Sequence of chain A:
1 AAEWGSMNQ

This data describes a binding interaction between two proteins.

Sequence of chain B:
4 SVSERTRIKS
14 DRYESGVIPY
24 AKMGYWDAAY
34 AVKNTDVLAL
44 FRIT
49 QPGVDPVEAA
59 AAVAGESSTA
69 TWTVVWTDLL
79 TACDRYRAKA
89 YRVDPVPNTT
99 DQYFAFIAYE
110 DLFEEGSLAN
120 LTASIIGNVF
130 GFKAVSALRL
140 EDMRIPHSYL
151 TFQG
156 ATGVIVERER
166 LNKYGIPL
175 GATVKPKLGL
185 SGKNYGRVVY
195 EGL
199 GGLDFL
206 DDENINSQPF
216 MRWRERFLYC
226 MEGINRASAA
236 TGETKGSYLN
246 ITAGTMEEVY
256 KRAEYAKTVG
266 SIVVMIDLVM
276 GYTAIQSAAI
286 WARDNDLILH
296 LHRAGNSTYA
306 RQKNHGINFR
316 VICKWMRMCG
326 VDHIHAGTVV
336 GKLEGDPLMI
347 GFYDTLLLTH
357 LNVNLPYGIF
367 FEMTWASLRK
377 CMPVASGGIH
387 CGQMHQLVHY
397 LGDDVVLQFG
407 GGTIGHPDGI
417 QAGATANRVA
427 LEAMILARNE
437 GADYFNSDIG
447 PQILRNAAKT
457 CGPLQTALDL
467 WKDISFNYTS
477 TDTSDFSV

Interface contacts:
Residue R90 in chain B contacts residue W4 in chain A (closest heavy-atom distance 3.6 Å).
Residue F104 in chain B is in contact with residue W4 in chain A (closest heavy-atom distance 3.8 Å).
Residue D92 in chain B is in contact with residue M7 in chain A (closest heavy-atom distance 5.0 Å).
Residue L361 in chain B interacts with residue A1 in chain A (closest heavy-atom distance 5.0 Å).
Residue F104 in chain B interacts with residue M7 in chain A (closest heavy-atom distance 3.6 Å).
Residue Y89 in chain B is in contact with residue N8 in chain A (closest heavy-atom distance 2.9 Å).
Residue V35 in chain B is in contact with residue M7 in chain A (closest heavy-atom distance 3.8 Å).
Residue V35 in chain B contacts residue N8 in chain A (closest heavy-atom distance 3.5 Å).
Residue L41 in chain B contacts residue N8 in chain A (closest heavy-atom distance 4.7 Å).
Residue R90 in chain B contacts residue M7 in chain A (closest heavy-atom distance 3.4 Å).
Residue R90 in chain B interacts with residue E3 in chain A (closest heavy-atom distance 4.1 Å).
Residue L361 in chain B is in contact with residue W4 in chain A (closest heavy-atom distance 4.1 Å).
Residue F102 in chain B interacts with residue W4 in chain A (closest heavy-atom distance 4.2 Å).
Residue F367 in chain B contacts residue N8 in chain A (closest heavy-atom distance 4.6 Å).
Residue Y89 in chain B interacts with residue M7 in chain A (closest heavy-atom distance 3.9 Å).
Residue D92 in chain B contacts residue W4 in chain A (closest heavy-atom distance 3.6 Å).
Residue N37 in chain B interacts with residue Q9 in chain A (closest heavy-atom distance 2.9 Å).
Residue F104 in chain B interacts with residue N8 in chain A (closest heavy-atom distance 4.4 Å).
Residue F482 in chain B interacts with residue W4 in chain A (closest heavy-atom distance 4.3 Å).
Residue V35 in chain B is in contact with residue Q9 in chain A (closest heavy-atom distance 3.3 Å).
Residue F366 in chain B contacts residue W4 in chain A (closest heavy-atom distance 4.5 Å).